This data describes a binding interaction between two proteins.

Sequence of chain B:
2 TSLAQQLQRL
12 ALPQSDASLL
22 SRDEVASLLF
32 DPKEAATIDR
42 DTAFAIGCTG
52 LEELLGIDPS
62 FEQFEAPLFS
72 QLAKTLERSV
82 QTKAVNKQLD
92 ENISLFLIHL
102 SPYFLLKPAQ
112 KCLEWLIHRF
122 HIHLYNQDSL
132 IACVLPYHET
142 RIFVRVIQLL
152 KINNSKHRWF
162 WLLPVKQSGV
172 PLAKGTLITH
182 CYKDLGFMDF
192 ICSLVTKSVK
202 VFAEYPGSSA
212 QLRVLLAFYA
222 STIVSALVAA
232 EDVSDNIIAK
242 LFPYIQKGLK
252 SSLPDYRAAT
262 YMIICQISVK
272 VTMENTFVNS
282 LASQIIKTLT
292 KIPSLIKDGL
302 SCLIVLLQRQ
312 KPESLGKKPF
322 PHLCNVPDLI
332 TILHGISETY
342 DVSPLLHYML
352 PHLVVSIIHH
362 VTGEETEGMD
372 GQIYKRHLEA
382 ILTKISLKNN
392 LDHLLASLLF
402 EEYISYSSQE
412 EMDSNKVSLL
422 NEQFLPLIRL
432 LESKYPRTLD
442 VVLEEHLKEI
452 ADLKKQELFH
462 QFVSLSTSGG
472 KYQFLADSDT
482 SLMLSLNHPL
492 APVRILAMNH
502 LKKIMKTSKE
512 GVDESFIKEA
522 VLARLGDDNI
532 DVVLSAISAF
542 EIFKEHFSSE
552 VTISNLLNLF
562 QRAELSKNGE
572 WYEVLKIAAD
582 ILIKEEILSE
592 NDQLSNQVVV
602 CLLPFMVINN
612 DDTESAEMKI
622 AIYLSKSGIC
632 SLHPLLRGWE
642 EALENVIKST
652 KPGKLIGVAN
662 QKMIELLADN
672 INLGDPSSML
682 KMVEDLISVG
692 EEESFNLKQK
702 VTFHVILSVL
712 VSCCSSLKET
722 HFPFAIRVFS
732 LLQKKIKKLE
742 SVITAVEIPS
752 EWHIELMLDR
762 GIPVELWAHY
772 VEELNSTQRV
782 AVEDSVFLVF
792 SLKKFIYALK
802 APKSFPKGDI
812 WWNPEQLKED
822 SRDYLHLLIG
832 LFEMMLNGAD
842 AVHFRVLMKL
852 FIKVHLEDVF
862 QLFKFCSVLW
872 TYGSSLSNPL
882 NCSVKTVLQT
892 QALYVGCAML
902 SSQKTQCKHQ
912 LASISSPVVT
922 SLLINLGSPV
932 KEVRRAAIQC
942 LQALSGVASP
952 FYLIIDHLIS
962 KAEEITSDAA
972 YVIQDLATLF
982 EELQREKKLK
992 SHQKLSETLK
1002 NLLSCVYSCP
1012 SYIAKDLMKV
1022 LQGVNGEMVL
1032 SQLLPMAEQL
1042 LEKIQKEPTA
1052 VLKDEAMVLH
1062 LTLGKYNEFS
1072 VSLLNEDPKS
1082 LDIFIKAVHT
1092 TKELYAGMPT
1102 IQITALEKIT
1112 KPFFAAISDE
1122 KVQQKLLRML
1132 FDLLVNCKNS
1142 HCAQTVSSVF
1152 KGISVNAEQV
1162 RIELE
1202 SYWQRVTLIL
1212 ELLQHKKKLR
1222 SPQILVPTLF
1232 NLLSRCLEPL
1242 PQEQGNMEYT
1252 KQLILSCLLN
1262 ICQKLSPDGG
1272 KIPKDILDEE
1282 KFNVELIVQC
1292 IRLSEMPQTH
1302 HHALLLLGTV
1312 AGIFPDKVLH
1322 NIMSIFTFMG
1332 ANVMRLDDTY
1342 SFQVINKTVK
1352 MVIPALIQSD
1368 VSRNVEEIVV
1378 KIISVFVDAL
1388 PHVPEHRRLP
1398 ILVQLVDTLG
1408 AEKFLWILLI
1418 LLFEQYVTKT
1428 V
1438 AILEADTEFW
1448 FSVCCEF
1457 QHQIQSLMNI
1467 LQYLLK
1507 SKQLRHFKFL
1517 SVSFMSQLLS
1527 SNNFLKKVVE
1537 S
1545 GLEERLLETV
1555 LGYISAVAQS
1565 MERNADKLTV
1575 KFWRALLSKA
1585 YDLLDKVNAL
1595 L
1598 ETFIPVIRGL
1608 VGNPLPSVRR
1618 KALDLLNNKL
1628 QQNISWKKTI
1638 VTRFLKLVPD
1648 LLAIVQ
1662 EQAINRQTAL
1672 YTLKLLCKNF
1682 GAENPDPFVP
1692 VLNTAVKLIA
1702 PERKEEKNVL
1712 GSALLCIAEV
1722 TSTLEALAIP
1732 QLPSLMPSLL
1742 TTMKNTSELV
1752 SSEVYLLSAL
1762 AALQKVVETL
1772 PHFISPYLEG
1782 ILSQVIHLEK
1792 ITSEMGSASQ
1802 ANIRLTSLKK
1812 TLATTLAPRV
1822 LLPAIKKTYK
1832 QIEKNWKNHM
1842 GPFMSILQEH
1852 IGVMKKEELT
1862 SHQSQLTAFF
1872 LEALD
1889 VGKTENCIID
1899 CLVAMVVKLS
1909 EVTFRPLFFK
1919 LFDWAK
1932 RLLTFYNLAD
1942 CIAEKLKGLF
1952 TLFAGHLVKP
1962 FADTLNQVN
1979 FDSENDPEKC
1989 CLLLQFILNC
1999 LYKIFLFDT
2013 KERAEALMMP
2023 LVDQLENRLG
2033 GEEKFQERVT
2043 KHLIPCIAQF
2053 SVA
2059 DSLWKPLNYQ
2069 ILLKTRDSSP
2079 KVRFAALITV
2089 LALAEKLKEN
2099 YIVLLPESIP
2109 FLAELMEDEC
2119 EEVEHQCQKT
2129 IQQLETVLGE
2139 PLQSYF

Residue-level contacts at the interface:
Residue V171 in chain B contacts residue H617 in chain A (closest heavy-atom distance 4.4 Å).
Residue F31 in chain B is in contact with residue L603 in chain A (closest heavy-atom distance 3.1 Å).
Residue R146 in chain B is in contact with residue Y622 in chain A (closest heavy-atom distance 3.8 Å).
Residue V171 in chain B interacts with residue C618 in chain A (closest heavy-atom distance 4.7 Å).
Residue K108 in chain B is in contact with residue I609 in chain A (closest heavy-atom distance 4.7 Å).
Residue L30 in chain B is in contact with residue L604 in chain A (closest heavy-atom distance 4.3 Å).
Residue R142 in chain B is in contact with residue F613 in chain A (closest heavy-atom distance 3.6 Å).
Residue K112 in chain B interacts with residue L604 in chain A (closest heavy-atom distance 3.3 Å).
Residue R146 in chain B interacts with residue F613 in chain A (closest heavy-atom distance 4.3 Å).
Residue V26 in chain B contacts residue Y622 in chain A (closest heavy-atom distance 4.0 Å).
Residue V145 in chain B is in contact with residue V619 in chain A (closest heavy-atom distance 3.6 Å).
Residue A27 in chain B is in contact with residue Y622 in chain A (closest heavy-atom distance 3.5 Å).
Residue S169 in chain B interacts with residue C618 in chain A (closest heavy-atom distance 4.6 Å).
Residue P172 in chain B interacts with residue H617 in chain A (closest heavy-atom distance 4.6 Å).
Residue L150 in chain B contacts residue Y622 in chain A (closest heavy-atom distance 3.9 Å).
Residue A46 in chain B contacts residue K600 in chain A (closest heavy-atom distance 4.1 Å).
Residue G170 in chain B interacts with residue C618 in chain A (closest heavy-atom distance 3.6 Å).
Residue I143 in chain B interacts with residue E614 in chain A (closest heavy-atom distance 4.7 Å).
Residue F31 in chain B contacts residue V608 in chain A (closest heavy-atom distance 4.5 Å).
Residue F31 in chain B interacts with residue A607 in chain A (closest heavy-atom distance 4.5 Å).
Residue G170 in chain B contacts residue V619 in chain A (closest heavy-atom distance 2.7 Å).
Residue T50 in chain B is in contact with residue K600 in chain A (closest heavy-atom distance 3.4 Å).
Residue D32 in chain B is in contact with residue V608 in chain A (closest heavy-atom distance 4.1 Å).
Residue R146 in chain B is in contact with residue V619 in chain A (closest heavy-atom distance 4.2 Å).
Residue R142 in chain B is in contact with residue E614 in chain A (closest heavy-atom distance 3.4 Å).
Residue L30 in chain B is in contact with residue A607 in chain A (closest heavy-atom distance 3.5 Å).
Residue R142 in chain B is in contact with residue V619 in chain A (closest heavy-atom distance 3.5 Å).
Residue T43 in chain B interacts with residue K599 in chain A (closest heavy-atom distance 4.6 Å).
Residue K112 in chain B is in contact with residue K600 in chain A (closest heavy-atom distance 4.7 Å).
Residue L30 in chain B is in contact with residue V608 in chain A (closest heavy-atom distance 3.4 Å).
Residue I143 in chain B is in contact with residue I609 in chain A (closest heavy-atom distance 4.2 Å).
Residue I143 in chain B is in contact with residue F613 in chain A (closest heavy-atom distance 4.3 Å).
Residue K108 in chain B interacts with residue A607 in chain A (closest heavy-atom distance 4.8 Å).
Residue F31 in chain B contacts residue K606 in chain A (closest heavy-atom distance 3.3 Å).
Residue Q149 in chain B is in contact with residue P621 in chain A (closest heavy-atom distance 4.7 Å).
Residue E35 in chain B is in contact with residue L603 in chain A (closest heavy-atom distance 3.3 Å).
Residue L29 in chain B interacts with residue I609 in chain A (closest heavy-atom distance 3.5 Å).
Residue R142 in chain B contacts residue N616 in chain A (closest heavy-atom distance 3.2 Å).
Residue I47 in chain B contacts residue L604 in chain A (closest heavy-atom distance 4.7 Å).
Residue L30 in chain B contacts residue I609 in chain A (closest heavy-atom distance 4.3 Å).
Residue L30 in chain B interacts with residue K606 in chain A (closest heavy-atom distance 4.7 Å).
Residue R146 in chain B is in contact with residue V608 in chain A (closest heavy-atom distance 3.3 Å).
Residue G170 in chain B contacts residue H617 in chain A (closest heavy-atom distance 4.5 Å).
Residue T141 in chain B is in contact with residue E614 in chain A (closest heavy-atom distance 4.1 Å).
Residue R146 in chain B interacts with residue I609 in chain A (closest heavy-atom distance 3.9 Å).
Residue K108 in chain B interacts with residue L604 in chain A (closest heavy-atom distance 4.5 Å).
Residue Q149 in chain B contacts residue P620 in chain A (closest heavy-atom distance 4.1 Å).
Residue S169 in chain B is in contact with residue V619 in chain A (closest heavy-atom distance 4.4 Å).
Residue Q111 in chain B interacts with residue I609 in chain A (closest heavy-atom distance 4.6 Å).
Residue I39 in chain B is in contact with residue L603 in chain A (closest heavy-atom distance 3.8 Å).
Residue R142 in chain B interacts with residue H617 in chain A (closest heavy-atom distance 3.4 Å).
Residue I47 in chain B contacts residue K600 in chain A (closest heavy-atom distance 3.7 Å).
Residue P33 in chain B contacts residue Y622 in chain A (closest heavy-atom distance 4.1 Å).
Residue Q149 in chain B is in contact with residue Y622 in chain A (closest heavy-atom distance 3.3 Å).
Residue T43 in chain B contacts residue L603 in chain A (closest heavy-atom distance 3.7 Å).
Residue I47 in chain B interacts with residue L603 in chain A (closest heavy-atom distance 4.3 Å).
Residue E35 in chain B is in contact with residue K606 in chain A (closest heavy-atom distance 3.3 Å).
Residue F31 in chain B is in contact with residue L604 in chain A (closest heavy-atom distance 4.7 Å).
Residue S28 in chain B is in contact with residue Y622 in chain A (closest heavy-atom distance 3.6 Å).
Residue Q149 in chain B interacts with residue V619 in chain A (closest heavy-atom distance 4.0 Å).

Sequence of chain A:
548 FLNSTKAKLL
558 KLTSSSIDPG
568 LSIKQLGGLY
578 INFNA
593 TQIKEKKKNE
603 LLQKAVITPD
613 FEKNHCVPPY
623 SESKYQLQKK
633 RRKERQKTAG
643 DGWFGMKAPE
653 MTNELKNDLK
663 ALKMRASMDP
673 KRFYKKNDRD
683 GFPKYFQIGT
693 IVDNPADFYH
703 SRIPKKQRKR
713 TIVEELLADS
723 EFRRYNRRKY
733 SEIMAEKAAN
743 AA